Sequence of the first protein:
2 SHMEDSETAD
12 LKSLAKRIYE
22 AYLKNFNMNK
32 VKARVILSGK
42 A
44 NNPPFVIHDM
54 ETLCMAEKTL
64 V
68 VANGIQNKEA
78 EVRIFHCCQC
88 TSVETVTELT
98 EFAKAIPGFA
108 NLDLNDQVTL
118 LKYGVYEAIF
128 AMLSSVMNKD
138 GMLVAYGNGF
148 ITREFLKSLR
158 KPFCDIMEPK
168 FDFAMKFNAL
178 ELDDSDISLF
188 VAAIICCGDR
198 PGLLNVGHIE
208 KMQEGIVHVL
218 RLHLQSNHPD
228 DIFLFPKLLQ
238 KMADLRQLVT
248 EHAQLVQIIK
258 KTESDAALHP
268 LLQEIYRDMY

Interface contacts:
Residue K154 in the first protein is in contact with residue D169 in the second protein (closest heavy-atom distance 2.8 Å).
Residue D137 in the first protein contacts residue K136 in the second protein (closest heavy-atom distance 2.7 Å).
Residue E151 in the first protein interacts with residue K136 in the second protein (closest heavy-atom distance 4.4 Å).
Residue E151 in the first protein interacts with residue M172 in the second protein (closest heavy-atom distance 4.7 Å).
Residue D169 in the first protein is in contact with residue K154 in the second protein (closest heavy-atom distance 3.9 Å).
Residue M172 in the first protein interacts with residue E151 in the second protein (closest heavy-atom distance 4.1 Å).
Residue R150 in the first protein interacts with residue E151 in the second protein (closest heavy-atom distance 3.5 Å).
Residue D137 in the first protein interacts with residue D137 in the second protein (closest heavy-atom distance 4.0 Å).
Residue K136 in the first protein interacts with residue E151 in the second protein (closest heavy-atom distance 3.7 Å).
Residue K154 in the first protein contacts residue E165 in the second protein (closest heavy-atom distance 3.4 Å).
Residue K136 in the first protein interacts with residue D137 in the second protein (closest heavy-atom distance 3.2 Å).
Residue K154 in the first protein contacts residue R150 in the second protein (closest heavy-atom distance 3.6 Å).

These two protein chains interact to form a complex.

Sequence of the second protein:
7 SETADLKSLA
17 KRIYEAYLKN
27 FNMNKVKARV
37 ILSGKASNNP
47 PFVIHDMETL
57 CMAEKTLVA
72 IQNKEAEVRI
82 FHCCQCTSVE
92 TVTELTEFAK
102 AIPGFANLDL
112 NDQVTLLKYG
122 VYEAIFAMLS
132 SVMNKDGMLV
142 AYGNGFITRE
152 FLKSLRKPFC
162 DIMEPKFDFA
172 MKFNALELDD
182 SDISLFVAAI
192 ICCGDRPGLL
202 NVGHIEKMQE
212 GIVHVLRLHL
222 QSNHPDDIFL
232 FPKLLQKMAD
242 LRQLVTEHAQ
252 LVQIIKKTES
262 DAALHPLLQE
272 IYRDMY